Interface contacts:
Residue R23 in protein 1 contacts residue D124 in protein 2 (closest heavy-atom distance 2.9 Å).
Residue H475 in protein 1 contacts residue M120 in protein 2 (closest heavy-atom distance 4.0 Å).
Residue K466 in protein 1 is in contact with residue K117 in protein 2 (closest heavy-atom distance 4.1 Å).
Residue Y473 in protein 1 contacts residue M120 in protein 2 (closest heavy-atom distance 3.7 Å).
Residue T24 in protein 1 is in contact with residue Q143 in protein 2 (closest heavy-atom distance 4.0 Å).
Residue E456 in protein 1 interacts with residue F105 in protein 2 (closest heavy-atom distance 3.9 Å).
Residue S133 in protein 1 contacts residue Y129 in protein 2 (closest heavy-atom distance 2.9 Å).
Residue F482 in protein 1 interacts with residue A141 in protein 2 (closest heavy-atom distance 4.1 Å).
Residue T460 in protein 1 is in contact with residue F105 in protein 2 (closest heavy-atom distance 4.1 Å).
Residue G481 in protein 1 interacts with residue S139 in protein 2 (closest heavy-atom distance 2.8 Å).
Residue S454 in protein 1 is in contact with residue F105 in protein 2 (closest heavy-atom distance 3.5 Å).
Residue G478 in protein 1 is in contact with residue W132 in protein 2 (closest heavy-atom distance 3.6 Å).
Residue A146 in protein 1 is in contact with residue A127 in protein 2 (closest heavy-atom distance 4.0 Å).
Residue F482 in protein 1 interacts with residue H104 in protein 2 (closest heavy-atom distance 3.8 Å).
Residue I453 in protein 1 contacts residue R109 in protein 2 (closest heavy-atom distance 3.4 Å).
Residue K480 in protein 1 interacts with residue A140 in protein 2 (closest heavy-atom distance 3.4 Å).
Residue V477 in protein 1 contacts residue Q143 in protein 2 (closest heavy-atom distance 4.0 Å).
Residue L479 in protein 1 is in contact with residue A141 in protein 2 (closest heavy-atom distance 3.5 Å).
Residue V477 in protein 1 interacts with residue A144 in protein 2 (closest heavy-atom distance 3.9 Å).
Residue V477 in protein 1 is in contact with residue V112 in protein 2 (closest heavy-atom distance 3.2 Å).
Residue L479 in protein 1 is in contact with residue W132 in protein 2 (closest heavy-atom distance 3.5 Å).
Residue L468 in protein 1 interacts with residue M120 in protein 2 (closest heavy-atom distance 3.3 Å).
Residue G483 in protein 1 interacts with residue Q101 in protein 2 (closest heavy-atom distance 3.6 Å).
Residue L479 in protein 1 is in contact with residue V112 in protein 2 (closest heavy-atom distance 3.6 Å).
Residue F21 in protein 1 is in contact with residue H125 in protein 2 (closest heavy-atom distance 4.1 Å).
Residue G481 in protein 1 interacts with residue A140 in protein 2 (closest heavy-atom distance 3.8 Å).
Residue V464 in protein 1 contacts residue V116 in protein 2 (closest heavy-atom distance 3.8 Å).
Residue P455 in protein 1 is in contact with residue R109 in protein 2 (closest heavy-atom distance 4.0 Å).
Residue Y473 in protein 1 contacts residue A121 in protein 2 (closest heavy-atom distance 4.0 Å).
Residue S454 in protein 1 contacts residue R109 in protein 2 (closest heavy-atom distance 2.5 Å).
Residue P455 in protein 1 interacts with residue F105 in protein 2 (closest heavy-atom distance 3.3 Å).
Residue L479 in protein 1 interacts with residue V142 in protein 2 (closest heavy-atom distance 3.4 Å).
Residue K480 in protein 1 is in contact with residue A141 in protein 2 (closest heavy-atom distance 2.6 Å).
Residue A146 in protein 1 is in contact with residue Q126 in protein 2 (closest heavy-atom distance 3.6 Å).
Residue F482 in protein 1 is in contact with residue F105 in protein 2 (closest heavy-atom distance 3.8 Å).
Residue T459 in protein 1 interacts with residue W132 in protein 2 (closest heavy-atom distance 3.6 Å).
Residue K466 in protein 1 contacts residue G119 in protein 2 (closest heavy-atom distance 3.7 Å).
Residue H475 in protein 1 interacts with residue V116 in protein 2 (closest heavy-atom distance 3.2 Å).
Residue L468 in protein 1 interacts with residue H125 in protein 2 (closest heavy-atom distance 3.1 Å).
Residue G478 in protein 1 contacts residue Q143 in protein 2 (closest heavy-atom distance 3.3 Å).
Residue T139 in protein 1 is in contact with residue A127 in protein 2 (closest heavy-atom distance 3.5 Å).
Residue D26 in protein 1 interacts with residue W132 in protein 2 (closest heavy-atom distance 2.7 Å).
Residue Y473 in protein 1 contacts residue D124 in protein 2 (closest heavy-atom distance 3.1 Å).
Residue H475 in protein 1 contacts residue A121 in protein 2 (closest heavy-atom distance 3.9 Å).
Residue Y461 in protein 1 contacts residue Q143 in protein 2 (closest heavy-atom distance 2.5 Å).
Residue K480 in protein 1 is in contact with residue S139 in protein 2 (closest heavy-atom distance 3.6 Å).
Residue K480 in protein 1 interacts with residue W132 in protein 2 (closest heavy-atom distance 3.7 Å).
Residue F482 in protein 1 interacts with residue L96 in protein 2 (closest heavy-atom distance 3.8 Å).
Residue D26 in protein 1 is in contact with residue Y129 in protein 2 (closest heavy-atom distance 2.6 Å).
Residue Y461 in protein 1 interacts with residue W132 in protein 2 (closest heavy-atom distance 3.1 Å).
Residue F482 in protein 1 contacts residue A108 in protein 2 (closest heavy-atom distance 3.7 Å).
Residue I135 in protein 1 interacts with residue Y129 in protein 2 (closest heavy-atom distance 3.8 Å).
Residue D26 in protein 1 interacts with residue Q143 in protein 2 (closest heavy-atom distance 2.8 Å).
Residue K462 in protein 1 interacts with residue D113 in protein 2 (closest heavy-atom distance 3.0 Å).
Residue K466 in protein 1 contacts residue V116 in protein 2 (closest heavy-atom distance 2.7 Å).
Residue T24 in protein 1 is in contact with residue Y129 in protein 2 (closest heavy-atom distance 3.4 Å).
Residue G478 in protein 1 is in contact with residue V142 in protein 2 (closest heavy-atom distance 3.7 Å).
Residue A22 in protein 1 interacts with residue A127 in protein 2 (closest heavy-atom distance 3.6 Å).
Residue I135 in protein 1 contacts residue A127 in protein 2 (closest heavy-atom distance 3.7 Å).
Residue Y473 in protein 1 is in contact with residue H125 in protein 2 (closest heavy-atom distance 3.4 Å).

Sequence of protein 1:
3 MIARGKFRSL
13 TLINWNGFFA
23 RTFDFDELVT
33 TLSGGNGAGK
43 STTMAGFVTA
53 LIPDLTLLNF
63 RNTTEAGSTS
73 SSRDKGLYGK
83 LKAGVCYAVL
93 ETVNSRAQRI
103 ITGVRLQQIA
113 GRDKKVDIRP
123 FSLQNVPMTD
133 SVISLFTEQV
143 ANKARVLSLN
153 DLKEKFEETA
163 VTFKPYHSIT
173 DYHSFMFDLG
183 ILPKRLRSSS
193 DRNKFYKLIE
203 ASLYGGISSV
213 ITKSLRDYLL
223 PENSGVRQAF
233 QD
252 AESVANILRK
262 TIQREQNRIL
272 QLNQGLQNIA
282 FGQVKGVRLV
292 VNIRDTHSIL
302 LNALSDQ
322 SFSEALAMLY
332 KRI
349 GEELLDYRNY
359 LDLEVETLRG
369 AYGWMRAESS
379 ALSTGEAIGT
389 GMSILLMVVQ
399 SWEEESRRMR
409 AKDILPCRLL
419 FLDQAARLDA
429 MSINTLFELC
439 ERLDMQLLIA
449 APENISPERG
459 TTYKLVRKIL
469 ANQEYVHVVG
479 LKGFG

Sequence of protein 2:
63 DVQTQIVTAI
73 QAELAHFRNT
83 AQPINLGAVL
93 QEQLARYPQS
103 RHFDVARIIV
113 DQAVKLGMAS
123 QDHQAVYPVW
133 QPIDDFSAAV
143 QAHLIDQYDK

This data describes a binding interaction between two proteins.